Interface contacts:
Residue F55 in the second protein interacts with residue K38 in the first protein (closest heavy-atom distance 4.8 Å).
Residue D51 in the second protein contacts residue K38 in the first protein (closest heavy-atom distance 4.5 Å).
Residue D39 in the second protein contacts residue R19 in the first protein (closest heavy-atom distance 3.6 Å).
Residue R107 in the second protein contacts residue K2 in the first protein (closest heavy-atom distance 5.0 Å).

The following describes two proteins that form a bound complex.

Sequence of the first protein:
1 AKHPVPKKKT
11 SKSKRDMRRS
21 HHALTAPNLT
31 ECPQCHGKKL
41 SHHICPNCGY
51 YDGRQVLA

Sequence of the second protein:
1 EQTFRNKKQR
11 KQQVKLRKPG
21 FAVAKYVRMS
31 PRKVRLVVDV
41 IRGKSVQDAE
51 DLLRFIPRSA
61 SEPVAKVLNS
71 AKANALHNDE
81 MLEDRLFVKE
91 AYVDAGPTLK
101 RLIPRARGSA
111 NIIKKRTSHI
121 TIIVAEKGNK